Sequence of chain B:
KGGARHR

Sequence of chain A:
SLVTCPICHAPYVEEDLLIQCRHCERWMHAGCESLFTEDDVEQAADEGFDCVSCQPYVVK

Interface contacts:
Residue W31 in chain A is in contact with residue G5 in chain B (closest heavy-atom distance 3.6 Å).
Residue E42 in chain A interacts with residue R8 in chain B (closest heavy-atom distance 2.9 Å).
Residue E46 in chain A is in contact with residue A6 in chain B (closest heavy-atom distance 4.9 Å).
Residue Q24 in chain A contacts residue K3 in chain B (closest heavy-atom distance 3.5 Å).
Residue L21 in chain A interacts with residue R8 in chain B (closest heavy-atom distance 3.9 Å).
Residue E18 in chain A is in contact with residue H9 in chain B (closest heavy-atom distance 3.7 Å).
Residue W31 in chain A interacts with residue G4 in chain B (closest heavy-atom distance 4.8 Å).
Residue L6 in chain A contacts residue H9 in chain B (closest heavy-atom distance 4.7 Å).
Residue I23 in chain A contacts residue G5 in chain B (closest heavy-atom distance 3.4 Å).
Residue V45 in chain A contacts residue A6 in chain B (closest heavy-atom distance 3.5 Å).
Residue L22 in chain A is in contact with residue A6 in chain B (closest heavy-atom distance 3.5 Å).
Residue L22 in chain A interacts with residue G5 in chain B (closest heavy-atom distance 4.5 Å).
Residue Y16 in chain A contacts residue H9 in chain B (closest heavy-atom distance 3.4 Å).
Residue L22 in chain A is in contact with residue H9 in chain B (closest heavy-atom distance 4.0 Å).
Residue A49 in chain A is in contact with residue G5 in chain B (closest heavy-atom distance 4.2 Å).
Residue Q24 in chain A is in contact with residue G4 in chain B (closest heavy-atom distance 3.5 Å).
Residue A49 in chain A contacts residue A6 in chain B (closest heavy-atom distance 4.7 Å).
Residue Q24 in chain A interacts with residue A6 in chain B (closest heavy-atom distance 4.9 Å).
Residue W31 in chain A contacts residue A6 in chain B (closest heavy-atom distance 3.7 Å).
Residue W31 in chain A interacts with residue K3 in chain B (closest heavy-atom distance 3.6 Å).
Residue Q24 in chain A contacts residue G5 in chain B (closest heavy-atom distance 3.0 Å).
Residue I23 in chain A interacts with residue A6 in chain B (closest heavy-atom distance 4.5 Å).

The following describes two proteins that form a bound complex.